Sequence of the second protein:
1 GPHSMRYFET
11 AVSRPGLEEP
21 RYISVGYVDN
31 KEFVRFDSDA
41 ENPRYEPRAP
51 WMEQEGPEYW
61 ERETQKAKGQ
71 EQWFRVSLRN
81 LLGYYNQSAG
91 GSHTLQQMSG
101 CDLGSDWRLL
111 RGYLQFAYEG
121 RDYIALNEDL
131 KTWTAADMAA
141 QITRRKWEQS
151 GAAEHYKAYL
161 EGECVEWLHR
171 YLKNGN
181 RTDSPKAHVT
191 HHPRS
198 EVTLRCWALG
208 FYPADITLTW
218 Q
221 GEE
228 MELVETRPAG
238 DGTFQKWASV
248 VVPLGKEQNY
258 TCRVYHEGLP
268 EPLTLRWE

Contacts between the two chains:
Residue F33 in the second protein is in contact with residue K1 in the first protein (closest heavy-atom distance 4.7 Å).
Residue Y156 in the second protein interacts with residue S4 in the first protein (closest heavy-atom distance 4.8 Å).
Residue K66 in the second protein is in contact with residue P3 in the first protein (closest heavy-atom distance 4.4 Å).
Residue Q97 in the second protein interacts with residue N5 in the first protein (closest heavy-atom distance 2.8 Å).
Residue Y7 in the second protein is in contact with residue K1 in the first protein (closest heavy-atom distance 3.0 Å).
Residue H155 in the second protein contacts residue F6 in the first protein (closest heavy-atom distance 3.5 Å).
Residue F116 in the second protein interacts with residue N5 in the first protein (closest heavy-atom distance 4.0 Å).
Residue W167 in the second protein is in contact with residue K1 in the first protein (closest heavy-atom distance 3.5 Å).
Residue W73 in the second protein is in contact with residue T8 in the first protein (closest heavy-atom distance 3.4 Å).
Residue L81 in the second protein contacts residue M9 in the first protein (closest heavy-atom distance 3.9 Å).
Residue Q70 in the second protein contacts residue P3 in the first protein (closest heavy-atom distance 3.6 Å).
Residue E63 in the second protein is in contact with residue K1 in the first protein (closest heavy-atom distance 3.6 Å).
Residue K66 in the second protein interacts with residue S4 in the first protein (closest heavy-atom distance 4.3 Å).
Residue Y156 in the second protein is in contact with residue F6 in the first protein (closest heavy-atom distance 3.2 Å).
Residue Y7 in the second protein is in contact with residue A2 in the first protein (closest heavy-atom distance 3.5 Å).
Residue V76 in the second protein is in contact with residue T8 in the first protein (closest heavy-atom distance 4.0 Å).
Residue Y84 in the second protein interacts with residue M9 in the first protein (closest heavy-atom distance 2.5 Å).
Residue Q70 in the second protein is in contact with residue S4 in the first protein (closest heavy-atom distance 3.5 Å).
Residue Y59 in the second protein is in contact with residue K1 in the first protein (closest heavy-atom distance 4.3 Å).
Residue K146 in the second protein is in contact with residue A7 in the first protein (closest heavy-atom distance 4.7 Å).
Residue S77 in the second protein interacts with residue T8 in the first protein (closest heavy-atom distance 3.8 Å).
Residue E163 in the second protein contacts residue A2 in the first protein (closest heavy-atom distance 4.6 Å).
Residue Y159 in the second protein contacts residue P3 in the first protein (closest heavy-atom distance 3.6 Å).
Residue Q70 in the second protein is in contact with residue N5 in the first protein (closest heavy-atom distance 2.9 Å).
Residue Y156 in the second protein contacts residue N5 in the first protein (closest heavy-atom distance 3.4 Å).
Residue S99 in the second protein is in contact with residue P3 in the first protein (closest heavy-atom distance 3.6 Å).
Residue Y159 in the second protein contacts residue A2 in the first protein (closest heavy-atom distance 4.1 Å).
Residue W73 in the second protein interacts with residue N5 in the first protein (closest heavy-atom distance 3.5 Å).
Residue I124 in the second protein contacts residue M9 in the first protein (closest heavy-atom distance 4.2 Å).
Residue K66 in the second protein contacts residue A2 in the first protein (closest heavy-atom distance 2.7 Å).
Residue W73 in the second protein interacts with residue M9 in the first protein (closest heavy-atom distance 4.0 Å).
Residue W73 in the second protein contacts residue F6 in the first protein (closest heavy-atom distance 2.9 Å).
Residue Y123 in the second protein is in contact with residue M9 in the first protein (closest heavy-atom distance 3.8 Å).
Residue Q97 in the second protein interacts with residue P3 in the first protein (closest heavy-atom distance 4.3 Å).
Residue Y171 in the second protein interacts with residue K1 in the first protein (closest heavy-atom distance 2.9 Å).
Residue N80 in the second protein interacts with residue T8 in the first protein (closest heavy-atom distance 3.9 Å).
Residue T143 in the second protein interacts with residue M9 in the first protein (closest heavy-atom distance 3.0 Å).
Residue E63 in the second protein interacts with residue A2 in the first protein (closest heavy-atom distance 2.9 Å).
Residue K146 in the second protein interacts with residue M9 in the first protein (closest heavy-atom distance 3.6 Å).
Residue F74 in the second protein is in contact with residue N5 in the first protein (closest heavy-atom distance 3.9 Å).
Residue M5 in the second protein contacts residue K1 in the first protein (closest heavy-atom distance 4.1 Å).
Residue S77 in the second protein is in contact with residue M9 in the first protein (closest heavy-atom distance 3.3 Å).
Residue W147 in the second protein interacts with residue T8 in the first protein (closest heavy-atom distance 3.0 Å).
Residue W147 in the second protein contacts residue M9 in the first protein (closest heavy-atom distance 3.5 Å).
Residue E163 in the second protein interacts with residue K1 in the first protein (closest heavy-atom distance 2.8 Å).
Residue R62 in the second protein interacts with residue K1 in the first protein (closest heavy-atom distance 3.5 Å).
Residue Y156 in the second protein contacts residue A7 in the first protein (closest heavy-atom distance 4.5 Å).
Residue Y7 in the second protein is in contact with residue P3 in the first protein (closest heavy-atom distance 3.8 Å).
Residue F116 in the second protein interacts with residue M9 in the first protein (closest heavy-atom distance 3.3 Å).
Residue K146 in the second protein contacts residue T8 in the first protein (closest heavy-atom distance 2.8 Å).
Residue L95 in the second protein contacts residue M9 in the first protein (closest heavy-atom distance 3.8 Å).
Residue K66 in the second protein contacts residue K1 in the first protein (closest heavy-atom distance 2.7 Å).
Residue E9 in the second protein interacts with residue P3 in the first protein (closest heavy-atom distance 3.5 Å).
Residue W73 in the second protein interacts with residue A7 in the first protein (closest heavy-atom distance 3.0 Å).
Residue Y45 in the second protein interacts with residue A2 in the first protein (closest heavy-atom distance 3.6 Å).
Residue A152 in the second protein interacts with residue F6 in the first protein (closest heavy-atom distance 4.5 Å).
Residue N80 in the second protein interacts with residue M9 in the first protein (closest heavy-atom distance 3.9 Å).
Residue S150 in the second protein interacts with residue A7 in the first protein (closest heavy-atom distance 3.6 Å).
Residue W147 in the second protein is in contact with residue A7 in the first protein (closest heavy-atom distance 3.5 Å).
Residue Y159 in the second protein interacts with residue K1 in the first protein (closest heavy-atom distance 2.7 Å).

Sequence of the first protein:
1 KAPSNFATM

The following describes two proteins that form a bound complex.